The following describes two proteins that form a bound complex.

Sequence of chain B:
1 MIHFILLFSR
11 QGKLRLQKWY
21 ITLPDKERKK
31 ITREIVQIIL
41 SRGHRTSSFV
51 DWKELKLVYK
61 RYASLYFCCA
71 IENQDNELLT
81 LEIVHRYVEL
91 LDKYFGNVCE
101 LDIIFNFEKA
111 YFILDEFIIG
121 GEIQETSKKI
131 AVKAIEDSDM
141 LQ

Contacts between the two chains:
Residue A63 in chain B interacts with residue L164 in chain A (closest heavy-atom distance 3.9 Å).
Residue L101 in chain B contacts residue E160 in chain A (closest heavy-atom distance 3.8 Å).
Residue S64 in chain B interacts with residue G159 in chain A (closest heavy-atom distance 4.5 Å).
Residue C99 in chain B interacts with residue E160 in chain A (closest heavy-atom distance 3.4 Å).
Residue C99 in chain B is in contact with residue S163 in chain A (closest heavy-atom distance 5.0 Å).
Residue V98 in chain B is in contact with residue S163 in chain A (closest heavy-atom distance 3.3 Å).
Residue E100 in chain B contacts residue N161 in chain A (closest heavy-atom distance 4.6 Å).
Residue Y62 in chain B interacts with residue L164 in chain A (closest heavy-atom distance 2.9 Å).
Residue C99 in chain B interacts with residue T162 in chain A (closest heavy-atom distance 3.6 Å).
Residue V98 in chain B interacts with residue L164 in chain A (closest heavy-atom distance 3.2 Å).
Residue Y62 in chain B contacts residue S163 in chain A (closest heavy-atom distance 4.8 Å).
Residue E100 in chain B interacts with residue E160 in chain A (closest heavy-atom distance 2.5 Å).
Residue C99 in chain B interacts with residue N161 in chain A (closest heavy-atom distance 4.4 Å).
Residue V98 in chain B contacts residue T162 in chain A (closest heavy-atom distance 3.8 Å).
Residue E100 in chain B contacts residue T162 in chain A (closest heavy-atom distance 4.5 Å).

Sequence of chain A:
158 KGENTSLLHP